Sequence of protein 1:
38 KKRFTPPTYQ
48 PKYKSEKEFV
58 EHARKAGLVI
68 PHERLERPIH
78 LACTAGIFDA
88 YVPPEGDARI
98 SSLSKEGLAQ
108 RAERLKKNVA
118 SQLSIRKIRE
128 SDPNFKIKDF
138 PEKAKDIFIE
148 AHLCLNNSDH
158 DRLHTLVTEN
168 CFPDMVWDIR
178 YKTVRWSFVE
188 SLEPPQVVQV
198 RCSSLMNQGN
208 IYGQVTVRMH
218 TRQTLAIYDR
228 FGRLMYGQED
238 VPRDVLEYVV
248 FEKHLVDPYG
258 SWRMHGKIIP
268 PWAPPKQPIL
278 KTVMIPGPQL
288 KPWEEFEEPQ

Contacts between the two chains:
Residue E55 in protein 1 contacts residue R153 in protein 2 (closest heavy-atom distance 4.4 Å).
Residue K278 in protein 1 is in contact with residue N131 in protein 2 (closest heavy-atom distance 3.3 Å).
Residue P44 in protein 1 contacts residue R161 in protein 2 (closest heavy-atom distance 4.0 Å).
Residue D226 in protein 1 contacts residue N131 in protein 2 (closest heavy-atom distance 2.8 Å).
Residue G229 in protein 1 contacts residue Q60 in protein 2 (closest heavy-atom distance 2.7 Å).
Residue F56 in protein 1 is in contact with residue L151 in protein 2 (closest heavy-atom distance 3.4 Å).
Residue G229 in protein 1 interacts with residue P58 in protein 2 (closest heavy-atom distance 3.9 Å).
Residue E53 in protein 1 contacts residue R153 in protein 2 (closest heavy-atom distance 4.2 Å).
Residue F56 in protein 1 is in contact with residue F169 in protein 2 (closest heavy-atom distance 3.9 Å).
Residue G229 in protein 1 interacts with residue P59 in protein 2 (closest heavy-atom distance 3.4 Å).
Residue R230 in protein 1 interacts with residue R67 in protein 2 (closest heavy-atom distance 3.4 Å).
Residue Y225 in protein 1 is in contact with residue P59 in protein 2 (closest heavy-atom distance 3.8 Å).
Residue Q47 in protein 1 interacts with residue I154 in protein 2 (closest heavy-atom distance 3.4 Å).
Residue F56 in protein 1 is in contact with residue Q149 in protein 2 (closest heavy-atom distance 3.2 Å).
Residue P44 in protein 1 is in contact with residue R159 in protein 2 (closest heavy-atom distance 3.5 Å).
Residue R227 in protein 1 is in contact with residue K52 in protein 2 (closest heavy-atom distance 3.3 Å).
Residue T45 in protein 1 is in contact with residue F162 in protein 2 (closest heavy-atom distance 3.8 Å).
Residue R227 in protein 1 interacts with residue H130 in protein 2 (closest heavy-atom distance 2.8 Å).
Residue M232 in protein 1 is in contact with residue N131 in protein 2 (closest heavy-atom distance 4.3 Å).
Residue E53 in protein 1 contacts residue K152 in protein 2 (closest heavy-atom distance 4.4 Å).
Residue T279 in protein 1 is in contact with residue E133 in protein 2 (closest heavy-atom distance 3.6 Å).
Residue F228 in protein 1 is in contact with residue E70 in protein 2 (closest heavy-atom distance 3.2 Å).
Residue F228 in protein 1 interacts with residue Q60 in protein 2 (closest heavy-atom distance 4.1 Å).
Residue K278 in protein 1 interacts with residue V132 in protein 2 (closest heavy-atom distance 3.9 Å).
Residue K54 in protein 1 is in contact with residue L151 in protein 2 (closest heavy-atom distance 3.9 Å).
Residue K54 in protein 1 contacts residue R153 in protein 2 (closest heavy-atom distance 3.1 Å).
Residue S52 in protein 1 is in contact with residue R153 in protein 2 (closest heavy-atom distance 3.2 Å).
Residue K51 in protein 1 interacts with residue K152 in protein 2 (closest heavy-atom distance 4.0 Å).
Residue S52 in protein 1 interacts with residue I154 in protein 2 (closest heavy-atom distance 3.3 Å).
Residue F228 in protein 1 contacts residue H130 in protein 2 (closest heavy-atom distance 4.1 Å).
Residue R182 in protein 1 contacts residue P59 in protein 2 (closest heavy-atom distance 3.8 Å).
Residue R227 in protein 1 interacts with residue V56 in protein 2 (closest heavy-atom distance 3.8 Å).
Residue R230 in protein 1 is in contact with residue V132 in protein 2 (closest heavy-atom distance 4.2 Å).
Residue Y46 in protein 1 interacts with residue G160 in protein 2 (closest heavy-atom distance 3.3 Å).
Residue K278 in protein 1 interacts with residue V127 in protein 2 (closest heavy-atom distance 3.5 Å).
Residue Y178 in protein 1 contacts residue K54 in protein 2 (closest heavy-atom distance 3.2 Å).
Residue R227 in protein 1 contacts residue K54 in protein 2 (closest heavy-atom distance 4.3 Å).
Residue R227 in protein 1 is in contact with residue I55 in protein 2 (closest heavy-atom distance 3.1 Å).
Residue K278 in protein 1 contacts residue E133 in protein 2 (closest heavy-atom distance 4.3 Å).
Residue Y46 in protein 1 interacts with residue F162 in protein 2 (closest heavy-atom distance 4.0 Å).
Residue R230 in protein 1 contacts residue A69 in protein 2 (closest heavy-atom distance 3.8 Å).
Residue F228 in protein 1 is in contact with residue A69 in protein 2 (closest heavy-atom distance 3.8 Å).
Residue R230 in protein 1 is in contact with residue R66 in protein 2 (closest heavy-atom distance 2.5 Å).
Residue Y178 in protein 1 contacts residue V56 in protein 2 (closest heavy-atom distance 3.5 Å).
Residue R227 in protein 1 is in contact with residue Y57 in protein 2 (closest heavy-atom distance 2.9 Å).
Residue R227 in protein 1 contacts residue E70 in protein 2 (closest heavy-atom distance 3.5 Å).
Residue R230 in protein 1 contacts residue E178 in protein 2 (closest heavy-atom distance 3.0 Å).
Residue L231 in protein 1 is in contact with residue R66 in protein 2 (closest heavy-atom distance 4.2 Å).
Residue F228 in protein 1 contacts residue R67 in protein 2 (closest heavy-atom distance 3.2 Å).
Residue F228 in protein 1 contacts residue Y57 in protein 2 (closest heavy-atom distance 4.0 Å).
Residue S52 in protein 1 contacts residue K152 in protein 2 (closest heavy-atom distance 2.8 Å).
Residue M281 in protein 1 is in contact with residue R135 in protein 2 (closest heavy-atom distance 4.1 Å).
Residue F56 in protein 1 contacts residue Q77 in protein 2 (closest heavy-atom distance 3.9 Å).
Residue T180 in protein 1 interacts with residue P59 in protein 2 (closest heavy-atom distance 3.7 Å).
Residue T180 in protein 1 interacts with residue Y57 in protein 2 (closest heavy-atom distance 4.1 Å).
Residue R227 in protein 1 is in contact with residue N53 in protein 2 (closest heavy-atom distance 3.0 Å).
Residue P44 in protein 1 contacts residue G160 in protein 2 (closest heavy-atom distance 3.7 Å).
Residue R230 in protein 1 is in contact with residue N131 in protein 2 (closest heavy-atom distance 2.4 Å).
Residue T180 in protein 1 contacts residue V56 in protein 2 (closest heavy-atom distance 4.0 Å).
Residue Q47 in protein 1 interacts with residue F162 in protein 2 (closest heavy-atom distance 3.8 Å).

Sequence of protein 2:
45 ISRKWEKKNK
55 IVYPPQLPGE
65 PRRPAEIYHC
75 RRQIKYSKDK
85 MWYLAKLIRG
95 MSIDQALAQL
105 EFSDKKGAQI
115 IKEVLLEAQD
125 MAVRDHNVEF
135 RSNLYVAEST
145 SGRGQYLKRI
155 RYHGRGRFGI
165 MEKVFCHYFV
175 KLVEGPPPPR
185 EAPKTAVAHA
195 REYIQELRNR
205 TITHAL

The following describes two proteins that form a bound complex.